These two protein chains interact to form a complex.

Sequence of chain B:
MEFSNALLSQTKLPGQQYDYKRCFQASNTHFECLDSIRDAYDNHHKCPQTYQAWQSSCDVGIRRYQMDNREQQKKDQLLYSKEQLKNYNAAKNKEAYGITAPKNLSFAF

Contacts between the two chains:
Residue N112 in chain A interacts with residue A136 in chain B (closest heavy-atom distance 4.1 Å).
Residue S111 in chain A is in contact with residue I134 in chain B (closest heavy-atom distance 4.9 Å).
Residue K110 in chain A contacts residue I134 in chain B (closest heavy-atom distance 3.4 Å).

Sequence of chain A:
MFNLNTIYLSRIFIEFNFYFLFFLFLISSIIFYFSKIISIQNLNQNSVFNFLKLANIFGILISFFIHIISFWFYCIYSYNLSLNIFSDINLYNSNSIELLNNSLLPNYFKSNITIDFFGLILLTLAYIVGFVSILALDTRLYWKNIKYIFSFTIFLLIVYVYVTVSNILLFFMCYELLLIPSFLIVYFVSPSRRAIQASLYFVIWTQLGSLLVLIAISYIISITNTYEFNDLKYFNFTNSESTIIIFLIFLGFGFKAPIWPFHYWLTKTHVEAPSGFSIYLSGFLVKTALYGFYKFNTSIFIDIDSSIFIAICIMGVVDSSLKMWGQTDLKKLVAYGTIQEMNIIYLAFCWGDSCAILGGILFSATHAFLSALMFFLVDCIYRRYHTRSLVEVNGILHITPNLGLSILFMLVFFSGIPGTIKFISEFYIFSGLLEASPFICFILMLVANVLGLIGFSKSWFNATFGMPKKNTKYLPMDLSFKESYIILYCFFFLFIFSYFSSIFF